Sequence of the first protein:
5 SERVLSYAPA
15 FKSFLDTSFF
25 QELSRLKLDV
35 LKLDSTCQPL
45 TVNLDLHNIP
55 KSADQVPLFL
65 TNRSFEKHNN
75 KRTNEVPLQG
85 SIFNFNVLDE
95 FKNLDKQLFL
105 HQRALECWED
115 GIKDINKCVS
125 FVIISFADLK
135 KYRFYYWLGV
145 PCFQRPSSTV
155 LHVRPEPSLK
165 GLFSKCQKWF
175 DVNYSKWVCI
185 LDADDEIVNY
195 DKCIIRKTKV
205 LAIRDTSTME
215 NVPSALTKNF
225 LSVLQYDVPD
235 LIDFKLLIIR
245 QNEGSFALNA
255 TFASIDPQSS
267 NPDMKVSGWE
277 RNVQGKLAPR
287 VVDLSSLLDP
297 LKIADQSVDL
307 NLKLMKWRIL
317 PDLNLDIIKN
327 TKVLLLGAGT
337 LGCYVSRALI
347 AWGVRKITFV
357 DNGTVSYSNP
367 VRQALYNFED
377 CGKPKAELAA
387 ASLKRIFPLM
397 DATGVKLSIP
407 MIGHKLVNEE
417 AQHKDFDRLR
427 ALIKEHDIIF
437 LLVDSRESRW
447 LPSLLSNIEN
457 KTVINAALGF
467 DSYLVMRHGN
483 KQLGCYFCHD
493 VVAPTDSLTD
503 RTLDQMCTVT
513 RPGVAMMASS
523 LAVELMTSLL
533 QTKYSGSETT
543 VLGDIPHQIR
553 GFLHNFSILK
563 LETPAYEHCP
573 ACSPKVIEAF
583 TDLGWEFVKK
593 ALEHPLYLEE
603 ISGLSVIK

Contacts between the two chains:
Residue K75 in the first protein interacts with residue E53 in the second protein (closest heavy-atom distance 3.4 Å).
Residue F63 in the first protein is in contact with residue F191 in the second protein (closest heavy-atom distance 3.7 Å).
Residue K100 in the first protein interacts with residue M141 in the second protein (closest heavy-atom distance 3.6 Å).
Residue Y139 in the first protein interacts with residue L137 in the second protein (closest heavy-atom distance 3.3 Å).
Residue P54 in the first protein interacts with residue Y170 in the second protein (closest heavy-atom distance 3.5 Å).
Residue W313 in the first protein interacts with residue T213 in the second protein (closest heavy-atom distance 3.6 Å).
Residue V279 in the first protein contacts residue N194 in the second protein (closest heavy-atom distance 3.0 Å).
Residue R67 in the first protein is in contact with residue R74 in the second protein (closest heavy-atom distance 3.8 Å).
Residue R314 in the first protein is in contact with residue T213 in the second protein (closest heavy-atom distance 3.3 Å).
Residue W141 in the first protein interacts with residue M141 in the second protein (closest heavy-atom distance 3.6 Å).
Residue F18 in the first protein contacts residue K75 in the second protein (closest heavy-atom distance 3.7 Å).
Residue L19 in the first protein is in contact with residue G195 in the second protein (closest heavy-atom distance 2.9 Å).
Residue F63 in the first protein interacts with residue D172 in the second protein (closest heavy-atom distance 3.7 Å).
Residue S292 in the first protein is in contact with residue P200 in the second protein (closest heavy-atom distance 3.6 Å).
Residue V288 in the first protein is in contact with residue S196 in the second protein (closest heavy-atom distance 3.0 Å).
Residue S56 in the first protein interacts with residue Y170 in the second protein (closest heavy-atom distance 2.9 Å).
Residue L283 in the first protein is in contact with residue I143 in the second protein (closest heavy-atom distance 2.8 Å).
Residue P285 in the first protein contacts residue M141 in the second protein (closest heavy-atom distance 3.4 Å).
Residue R67 in the first protein contacts residue D57 in the second protein (closest heavy-atom distance 3.8 Å).
Residue R314 in the first protein contacts residue K214 in the second protein (closest heavy-atom distance 3.1 Å).
Residue S56 in the first protein interacts with residue E168 in the second protein (closest heavy-atom distance 3.0 Å).
Residue L19 in the first protein is in contact with residue F191 in the second protein (closest heavy-atom distance 3.7 Å).
Residue L293 in the first protein interacts with residue L198 in the second protein (closest heavy-atom distance 3.5 Å).
Residue Q101 in the first protein interacts with residue I143 in the second protein (closest heavy-atom distance 3.6 Å).
Residue S17 in the first protein contacts residue G195 in the second protein (closest heavy-atom distance 3.5 Å).
Residue R76 in the first protein is in contact with residue E53 in the second protein (closest heavy-atom distance 3.5 Å).
Residue D20 in the first protein is in contact with residue F191 in the second protein (closest heavy-atom distance 3.5 Å).
Residue F18 in the first protein interacts with residue Y170 in the second protein (closest heavy-atom distance 3.5 Å).
Residue F95 in the first protein contacts residue M141 in the second protein (closest heavy-atom distance 3.4 Å).
Residue F63 in the first protein contacts residue K75 in the second protein (closest heavy-atom distance 3.0 Å).
Residue K16 in the first protein interacts with residue S193 in the second protein (closest heavy-atom distance 3.4 Å).
Residue P54 in the first protein is in contact with residue K75 in the second protein (closest heavy-atom distance 3.4 Å).
Residue R67 in the first protein contacts residue Y224 in the second protein (closest heavy-atom distance 3.4 Å).
Residue L19 in the first protein interacts with residue P197 in the second protein (closest heavy-atom distance 3.1 Å).
Residue K96 in the first protein is in contact with residue L137 in the second protein (closest heavy-atom distance 3.6 Å).
Residue N66 in the first protein interacts with residue D57 in the second protein (closest heavy-atom distance 3.1 Å).
Residue N74 in the first protein is in contact with residue E54 in the second protein (closest heavy-atom distance 3.5 Å).
Residue S17 in the first protein interacts with residue N194 in the second protein (closest heavy-atom distance 3.5 Å).
Residue T21 in the first protein contacts residue P197 in the second protein (closest heavy-atom distance 3.5 Å).
Residue S56 in the first protein interacts with residue P77 in the second protein (closest heavy-atom distance 3.7 Å).
Residue N52 in the first protein interacts with residue R74 in the second protein (closest heavy-atom distance 3.5 Å).
Residue N74 in the first protein is in contact with residue E53 in the second protein (closest heavy-atom distance 3.6 Å).
Residue K96 in the first protein is in contact with residue M141 in the second protein (closest heavy-atom distance 3.7 Å).
Residue F63 in the first protein interacts with residue R74 in the second protein (closest heavy-atom distance 3.7 Å).
Residue L283 in the first protein contacts residue E142 in the second protein (closest heavy-atom distance 3.3 Å).
Residue R76 in the first protein is in contact with residue W51 in the second protein (closest heavy-atom distance 2.5 Å).
Residue Y140 in the first protein contacts residue S196 in the second protein (closest heavy-atom distance 3.0 Å).
Residue K282 in the first protein interacts with residue E142 in the second protein (closest heavy-atom distance 3.2 Å).
Residue L293 in the first protein is in contact with residue P197 in the second protein (closest heavy-atom distance 3.6 Å).
Residue K55 in the first protein is in contact with residue Q304 in the second protein (closest heavy-atom distance 3.5 Å).
Residue E70 in the first protein interacts with residue S56 in the second protein (closest heavy-atom distance 3.7 Å).
Residue Q25 in the first protein interacts with residue S227 in the second protein (closest heavy-atom distance 3.2 Å).
Residue A284 in the first protein interacts with residue I138 in the second protein (closest heavy-atom distance 3.7 Å).
Residue V287 in the first protein is in contact with residue I138 in the second protein (closest heavy-atom distance 3.6 Å).
Residue L92 in the first protein is in contact with residue L137 in the second protein (closest heavy-atom distance 3.7 Å).
Residue R76 in the first protein contacts residue K50 in the second protein (closest heavy-atom distance 3.2 Å).
Residue V279 in the first protein interacts with residue S193 in the second protein (closest heavy-atom distance 3.5 Å).
Residue R286 in the first protein interacts with residue N194 in the second protein (closest heavy-atom distance 2.6 Å).
Residue F18 in the first protein is in contact with residue G195 in the second protein (closest heavy-atom distance 3.3 Å).
Residue A57 in the first protein contacts residue Y170 in the second protein (closest heavy-atom distance 3.6 Å).

This data describes a binding interaction between two proteins.

Sequence of the second protein:
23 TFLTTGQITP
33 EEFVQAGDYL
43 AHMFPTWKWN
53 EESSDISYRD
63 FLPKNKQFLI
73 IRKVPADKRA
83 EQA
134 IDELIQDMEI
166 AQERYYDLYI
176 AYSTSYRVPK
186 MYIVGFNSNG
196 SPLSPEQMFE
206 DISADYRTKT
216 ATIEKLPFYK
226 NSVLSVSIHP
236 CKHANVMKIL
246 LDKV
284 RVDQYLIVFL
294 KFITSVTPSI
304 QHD